The following describes two proteins that form a bound complex.

Sequence of chain A:
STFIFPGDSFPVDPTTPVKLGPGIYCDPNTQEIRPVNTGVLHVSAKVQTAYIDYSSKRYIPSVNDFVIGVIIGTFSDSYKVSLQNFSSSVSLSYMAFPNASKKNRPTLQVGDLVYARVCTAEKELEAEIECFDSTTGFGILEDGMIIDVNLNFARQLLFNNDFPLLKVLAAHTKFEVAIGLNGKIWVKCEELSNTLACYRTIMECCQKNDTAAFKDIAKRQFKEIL

Residue-level contacts at the interface:
Residue I192 in chain A is in contact with residue K117 in chain B (closest heavy-atom distance 4.8 Å).
Residue L179 in chain A interacts with residue F119 in chain B (closest heavy-atom distance 3.8 Å).
Residue G150 in chain A is in contact with residue R116 in chain B (closest heavy-atom distance 3.4 Å).
Residue L171 in chain A contacts residue S114 in chain B (closest heavy-atom distance 3.6 Å).
Residue L171 in chain A is in contact with residue I113 in chain B (closest heavy-atom distance 3.5 Å).
Residue F75 in chain A is in contact with residue I113 in chain B (closest heavy-atom distance 4.1 Å).
Residue L171 in chain A contacts residue K117 in chain B (closest heavy-atom distance 5.0 Å).
Residue F188 in chain A interacts with residue F119 in chain B (closest heavy-atom distance 2.9 Å).
Residue F75 in chain A is in contact with residue G115 in chain B (closest heavy-atom distance 4.4 Å).
Residue Y124 in chain A is in contact with residue G115 in chain B (closest heavy-atom distance 3.5 Å).
Residue T186 in chain A contacts residue G120 in chain B (closest heavy-atom distance 4.8 Å).
Residue F188 in chain A interacts with residue K117 in chain B (closest heavy-atom distance 4.2 Å).
Residue V190 in chain A interacts with residue F119 in chain B (closest heavy-atom distance 3.7 Å).
Residue K187 in chain A contacts residue G120 in chain B (closest heavy-atom distance 3.3 Å).
Residue F188 in chain A contacts residue T118 in chain B (closest heavy-atom distance 3.5 Å).
Residue L179 in chain A contacts residue K117 in chain B (closest heavy-atom distance 4.7 Å).
Residue E189 in chain A contacts residue T118 in chain B (closest heavy-atom distance 3.6 Å).
Residue A183 in chain A contacts residue G120 in chain B (closest heavy-atom distance 3.8 Å).
Residue L154 in chain A is in contact with residue R116 in chain B (closest heavy-atom distance 3.4 Å).
Residue Y124 in chain A interacts with residue R116 in chain B (closest heavy-atom distance 4.0 Å).
Residue A183 in chain A is in contact with residue F119 in chain B (closest heavy-atom distance 3.7 Å).
Residue L171 in chain A is in contact with residue G115 in chain B (closest heavy-atom distance 3.8 Å).
Residue V190 in chain A interacts with residue G115 in chain B (closest heavy-atom distance 3.7 Å).
Residue A191 in chain A interacts with residue R116 in chain B (closest heavy-atom distance 4.2 Å).
Residue G152 in chain A interacts with residue R116 in chain B (closest heavy-atom distance 4.4 Å).
Residue K187 in chain A interacts with residue F119 in chain B (closest heavy-atom distance 3.3 Å).
Residue W199 in chain A contacts residue R116 in chain B (closest heavy-atom distance 4.3 Å).
Residue I192 in chain A is in contact with residue G115 in chain B (closest heavy-atom distance 3.5 Å).
Residue V190 in chain A contacts residue R116 in chain B (closest heavy-atom distance 3.4 Å).
Residue K187 in chain A is in contact with residue D121 in chain B (closest heavy-atom distance 3.7 Å).
Residue F172 in chain A contacts residue I113 in chain B (closest heavy-atom distance 3.6 Å).
Residue E189 in chain A interacts with residue K117 in chain B (closest heavy-atom distance 4.2 Å).
Residue I153 in chain A contacts residue R116 in chain B (closest heavy-atom distance 3.6 Å).
Residue A191 in chain A interacts with residue G115 in chain B (closest heavy-atom distance 3.9 Å).
Residue E189 in chain A is in contact with residue R116 in chain B (closest heavy-atom distance 2.8 Å).
Residue F151 in chain A contacts residue R116 in chain B (closest heavy-atom distance 4.5 Å).
Residue V190 in chain A contacts residue K117 in chain B (closest heavy-atom distance 3.2 Å).
Residue T186 in chain A is in contact with residue F119 in chain B (closest heavy-atom distance 4.3 Å).

Sequence of chain B:
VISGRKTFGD